These two protein chains interact to form a complex.

Residue-level contacts at the interface:
Residue A319 in the first protein contacts residue E320 in the second protein (closest heavy-atom distance 3.3 Å).
Residue K260 in the first protein is in contact with residue Y67 in the second protein (closest heavy-atom distance 3.3 Å).
Residue N5 in the first protein is in contact with residue K61 in the second protein (closest heavy-atom distance 3.4 Å).
Residue Q385 in the first protein is in contact with residue G104 in the second protein (closest heavy-atom distance 3.2 Å).
Residue N5 in the first protein interacts with residue D65 in the second protein (closest heavy-atom distance 3.1 Å).
Residue N5 in the first protein interacts with residue K70 in the second protein (closest heavy-atom distance 2.9 Å).
Residue K260 in the first protein contacts residue S96 in the second protein (closest heavy-atom distance 3.1 Å).
Residue G291 in the first protein contacts residue L311 in the second protein (closest heavy-atom distance 3.0 Å).
Residue V4 in the first protein interacts with residue K61 in the second protein (closest heavy-atom distance 2.8 Å).
Residue Y443 in the first protein interacts with residue M456 in the second protein (closest heavy-atom distance 3.1 Å).
Residue N361 in the first protein is in contact with residue D364 in the second protein (closest heavy-atom distance 2.6 Å).
Residue S446 in the first protein contacts residue L440 in the second protein (closest heavy-atom distance 3.1 Å).
Residue K449 in the first protein interacts with residue M456 in the second protein (closest heavy-atom distance 3.4 Å).
Residue Q371 in the first protein contacts residue N366 in the second protein (closest heavy-atom distance 3.1 Å).
Residue E50 in the first protein is in contact with residue K198 in the second protein (closest heavy-atom distance 2.9 Å).
Residue T263 in the first protein contacts residue A91 in the second protein (closest heavy-atom distance 3.1 Å).
Residue T389 in the first protein contacts residue R138 in the second protein (closest heavy-atom distance 3.0 Å).
Residue L287 in the first protein is in contact with residue L309 in the second protein (closest heavy-atom distance 3.0 Å).
Residue R399 in the first protein interacts with residue D132 in the second protein (closest heavy-atom distance 3.3 Å).
Residue R348 in the first protein is in contact with residue D347 in the second protein (closest heavy-atom distance 2.5 Å).
Residue S451 in the first protein is in contact with residue D475 in the second protein (closest heavy-atom distance 3.1 Å).
Residue K379 in the first protein contacts residue D364 in the second protein (closest heavy-atom distance 2.8 Å).
Residue S451 in the first protein is in contact with residue E468 in the second protein (closest heavy-atom distance 2.8 Å).
Residue K363 in the first protein is in contact with residue N366 in the second protein (closest heavy-atom distance 2.9 Å).
Residue E252 in the first protein interacts with residue K166 in the second protein (closest heavy-atom distance 3.0 Å).
Residue M362 in the first protein interacts with residue N366 in the second protein (closest heavy-atom distance 3.3 Å).
Residue E83 in the first protein is in contact with residue R301 in the second protein (closest heavy-atom distance 2.9 Å).
Residue K81 in the first protein interacts with residue D284 in the second protein (closest heavy-atom distance 3.0 Å).
Residue S446 in the first protein is in contact with residue I444 in the second protein (closest heavy-atom distance 3.2 Å).
Residue T454 in the first protein contacts residue E468 in the second protein (closest heavy-atom distance 2.8 Å).
Residue E82 in the first protein contacts residue K304 in the second protein (closest heavy-atom distance 3.1 Å).
Residue S327 in the first protein contacts residue E325 in the second protein (closest heavy-atom distance 2.9 Å).
Residue Y443 in the first protein is in contact with residue F462 in the second protein (closest heavy-atom distance 3.3 Å).
Residue L287 in the first protein interacts with residue N307 in the second protein (closest heavy-atom distance 3.2 Å).
Residue D32 in the first protein contacts residue R231 in the second protein (closest heavy-atom distance 3.0 Å).
Residue E181 in the first protein is in contact with residue Y165 in the second protein (closest heavy-atom distance 2.5 Å).
Residue T370 in the first protein contacts residue G369 in the second protein (closest heavy-atom distance 3.0 Å).
Residue R253 in the first protein interacts with residue E68 in the second protein (closest heavy-atom distance 2.6 Å).
Residue Y316 in the first protein contacts residue E325 in the second protein (closest heavy-atom distance 2.8 Å).
Residue D23 in the first protein is in contact with residue K70 in the second protein (closest heavy-atom distance 2.7 Å).
Residue A344 in the first protein interacts with residue E343 in the second protein (closest heavy-atom distance 2.8 Å).
Residue R386 in the first protein interacts with residue D100 in the second protein (closest heavy-atom distance 2.6 Å).
Residue Q385 in the first protein is in contact with residue R138 in the second protein (closest heavy-atom distance 3.2 Å).
Residue K335 in the first protein is in contact with residue N283 in the second protein (closest heavy-atom distance 2.8 Å).
Residue R80 in the first protein is in contact with residue D284 in the second protein (closest heavy-atom distance 3.1 Å).
Residue Q452 in the first protein contacts residue D475 in the second protein (closest heavy-atom distance 3.0 Å).
Residue D274 in the first protein contacts residue N283 in the second protein (closest heavy-atom distance 3.1 Å).
Residue K290 in the first protein interacts with residue D329 in the second protein (closest heavy-atom distance 2.9 Å).
Residue K377 in the first protein is in contact with residue E438 in the second protein (closest heavy-atom distance 3.3 Å).
Residue Q371 in the first protein contacts residue F367 in the second protein (closest heavy-atom distance 2.9 Å).
Residue I289 in the first protein is in contact with residue L311 in the second protein (closest heavy-atom distance 3.0 Å).
Residue N5 in the first protein interacts with residue N16 in the second protein (closest heavy-atom distance 2.9 Å).
Residue I289 in the first protein is in contact with residue L309 in the second protein (closest heavy-atom distance 2.8 Å).
Residue F21 in the first protein interacts with residue K70 in the second protein (closest heavy-atom distance 2.9 Å).
Residue D284 in the first protein is in contact with residue N307 in the second protein (closest heavy-atom distance 3.1 Å).
Residue N270 in the first protein is in contact with residue N88 in the second protein (closest heavy-atom distance 2.9 Å).
Residue E181 in the first protein contacts residue N157 in the second protein (closest heavy-atom distance 3.3 Å).
Residue D352 in the first protein contacts residue Y268 in the second protein (closest heavy-atom distance 3.3 Å).
Residue R253 in the first protein is in contact with residue S64 in the second protein (closest heavy-atom distance 2.6 Å).
Residue R348 in the first protein is in contact with residue Y268 in the second protein (closest heavy-atom distance 3.1 Å).

Sequence of the first protein:
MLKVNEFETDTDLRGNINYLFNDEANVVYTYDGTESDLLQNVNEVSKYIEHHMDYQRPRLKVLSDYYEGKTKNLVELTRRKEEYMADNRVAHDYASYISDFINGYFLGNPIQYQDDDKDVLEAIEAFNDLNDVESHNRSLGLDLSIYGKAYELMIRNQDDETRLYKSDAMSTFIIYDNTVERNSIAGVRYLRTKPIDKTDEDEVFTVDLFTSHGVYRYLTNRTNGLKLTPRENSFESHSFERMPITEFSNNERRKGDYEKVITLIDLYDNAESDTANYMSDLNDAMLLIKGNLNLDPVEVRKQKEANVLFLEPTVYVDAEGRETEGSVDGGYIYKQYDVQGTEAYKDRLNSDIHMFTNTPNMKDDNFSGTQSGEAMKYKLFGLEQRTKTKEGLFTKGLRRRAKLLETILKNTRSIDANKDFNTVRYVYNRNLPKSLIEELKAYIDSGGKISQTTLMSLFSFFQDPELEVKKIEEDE

Sequence of the second protein:
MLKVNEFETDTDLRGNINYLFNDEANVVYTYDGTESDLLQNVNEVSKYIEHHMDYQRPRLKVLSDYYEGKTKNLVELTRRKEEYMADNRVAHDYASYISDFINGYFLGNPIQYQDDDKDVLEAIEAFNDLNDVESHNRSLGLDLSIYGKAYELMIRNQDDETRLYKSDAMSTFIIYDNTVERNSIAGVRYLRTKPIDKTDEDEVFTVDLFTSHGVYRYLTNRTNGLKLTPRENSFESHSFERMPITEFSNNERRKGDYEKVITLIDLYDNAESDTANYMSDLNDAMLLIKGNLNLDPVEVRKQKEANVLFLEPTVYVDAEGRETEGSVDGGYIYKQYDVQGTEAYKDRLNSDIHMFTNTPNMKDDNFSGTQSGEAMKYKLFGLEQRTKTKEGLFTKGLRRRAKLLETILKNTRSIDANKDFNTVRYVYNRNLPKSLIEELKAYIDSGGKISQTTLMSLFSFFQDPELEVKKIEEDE